Sequence of chain B:
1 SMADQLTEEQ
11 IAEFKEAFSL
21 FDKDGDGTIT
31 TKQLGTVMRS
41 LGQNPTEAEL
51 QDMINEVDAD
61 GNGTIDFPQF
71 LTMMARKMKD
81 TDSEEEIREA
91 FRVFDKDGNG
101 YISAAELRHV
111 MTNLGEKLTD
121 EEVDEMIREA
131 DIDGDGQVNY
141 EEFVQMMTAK

Residue-level contacts at the interface:
Residue A105 in chain B contacts residue A30 in chain A (closest heavy-atom distance 4.0 Å).
Residue A90 in chain B contacts residue R53 in chain A (closest heavy-atom distance 4.4 Å).
Residue E89 in chain B is in contact with residue T56 in chain A (closest heavy-atom distance 4.7 Å).
Residue M146 in chain B contacts residue R53 in chain A (closest heavy-atom distance 3.3 Å).
Residue D24 in chain B contacts residue T23 in chain A (closest heavy-atom distance 2.8 Å).
Residue V138 in chain B interacts with residue W49 in chain A (closest heavy-atom distance 4.5 Å).
Residue E121 in chain B contacts residue R38 in chain A (closest heavy-atom distance 2.9 Å).
Residue E122 in chain B contacts residue S44 in chain A (closest heavy-atom distance 3.6 Å).
Residue E116 in chain B contacts residue L66 in chain A (closest heavy-atom distance 4.0 Å).
Residue M126 in chain B interacts with residue G48 in chain A (closest heavy-atom distance 3.9 Å).
Residue L107 in chain B is in contact with residue G48 in chain A (closest heavy-atom distance 4.9 Å).
Residue K23 in chain B interacts with residue T23 in chain A (closest heavy-atom distance 4.5 Å).
Residue E129 in chain B interacts with residue S44 in chain A (closest heavy-atom distance 3.8 Å).
Residue M126 in chain B is in contact with residue S44 in chain A (closest heavy-atom distance 3.4 Å).
Residue E86 in chain B is in contact with residue L57 in chain A (closest heavy-atom distance 4.7 Å).
Residue I127 in chain B contacts residue W49 in chain A (closest heavy-atom distance 4.1 Å).
Residue E122 in chain B is in contact with residue S43 in chain A (closest heavy-atom distance 4.8 Å).
Residue F143 in chain B interacts with residue L52 in chain A (closest heavy-atom distance 3.9 Å).
Residue G25 in chain B is in contact with residue T23 in chain A (closest heavy-atom distance 4.9 Å).
Residue D24 in chain B is in contact with residue L24 in chain A (closest heavy-atom distance 4.5 Å).
Residue M126 in chain B is in contact with residue S45 in chain A (closest heavy-atom distance 3.1 Å).
Residue M126 in chain B interacts with residue H46 in chain A (closest heavy-atom distance 4.1 Å).
Residue R108 in chain B is in contact with residue S34 in chain A (closest heavy-atom distance 3.7 Å).
Residue E116 in chain B interacts with residue I51 in chain A (closest heavy-atom distance 4.8 Å).
Residue E122 in chain B interacts with residue S45 in chain A (closest heavy-atom distance 3.1 Å).
Residue E125 in chain B interacts with residue S43 in chain A (closest heavy-atom distance 4.6 Å).
Residue L114 in chain B is in contact with residue L66 in chain A (closest heavy-atom distance 4.1 Å).
Residue K23 in chain B is in contact with residue S21 in chain A (closest heavy-atom distance 5.0 Å).
Residue E125 in chain B is in contact with residue Q42 in chain A (closest heavy-atom distance 3.4 Å).
Residue A130 in chain B is in contact with residue W49 in chain A (closest heavy-atom distance 3.6 Å).
Residue L118 in chain B is in contact with residue G48 in chain A (closest heavy-atom distance 4.0 Å).
Residue E121 in chain B interacts with residue T39 in chain A (closest heavy-atom distance 3.0 Å).
Residue V110 in chain B interacts with residue L52 in chain A (closest heavy-atom distance 3.9 Å).
Residue L114 in chain B interacts with residue N55 in chain A (closest heavy-atom distance 3.9 Å).
Residue D120 in chain B is in contact with residue S35 in chain A (closest heavy-atom distance 3.2 Å).
Residue D124 in chain B interacts with residue S35 in chain A (closest heavy-atom distance 4.5 Å).
Residue I102 in chain B interacts with residue W49 in chain A (closest heavy-atom distance 3.4 Å).
Residue L107 in chain B is in contact with residue L52 in chain A (closest heavy-atom distance 3.5 Å).
Residue D120 in chain B contacts residue P32 in chain A (closest heavy-atom distance 4.0 Å).
Residue F94 in chain B is in contact with residue L52 in chain A (closest heavy-atom distance 3.6 Å).
Residue E129 in chain B contacts residue W49 in chain A (closest heavy-atom distance 4.6 Å).
Residue E121 in chain B is in contact with residue S37 in chain A (closest heavy-atom distance 3.7 Å).
Residue M147 in chain B is in contact with residue R53 in chain A (closest heavy-atom distance 3.3 Å).
Residue V93 in chain B interacts with residue T56 in chain A (closest heavy-atom distance 3.4 Å).
Residue E121 in chain B is in contact with residue L36 in chain A (closest heavy-atom distance 3.3 Å).
Residue L107 in chain B is in contact with residue W49 in chain A (closest heavy-atom distance 3.5 Å).
Residue M126 in chain B is in contact with residue W49 in chain A (closest heavy-atom distance 3.2 Å).
Residue D120 in chain B is in contact with residue S34 in chain A (closest heavy-atom distance 3.2 Å).
Residue E125 in chain B interacts with residue S44 in chain A (closest heavy-atom distance 3.7 Å).
Residue D26 in chain B interacts with residue A25 in chain A (closest heavy-atom distance 4.7 Å).
Residue L118 in chain B interacts with residue I51 in chain A (closest heavy-atom distance 4.8 Å).
Residue M111 in chain B is in contact with residue I51 in chain A (closest heavy-atom distance 4.8 Å).
Residue V110 in chain B contacts residue N55 in chain A (closest heavy-atom distance 3.2 Å).
Residue F143 in chain B is in contact with residue R53 in chain A (closest heavy-atom distance 3.3 Å).
Residue L114 in chain B contacts residue I51 in chain A (closest heavy-atom distance 3.8 Å).
Residue M146 in chain B is in contact with residue W49 in chain A (closest heavy-atom distance 3.3 Å).
Residue A90 in chain B contacts residue L52 in chain A (closest heavy-atom distance 3.7 Å).
Residue G115 in chain B contacts residue L66 in chain A (closest heavy-atom distance 4.0 Å).
Residue F143 in chain B contacts residue W49 in chain A (closest heavy-atom distance 4.1 Å).
Residue A90 in chain B is in contact with residue T56 in chain A (closest heavy-atom distance 3.5 Å).

This data describes a binding interaction between two proteins.

Sequence of chain A:
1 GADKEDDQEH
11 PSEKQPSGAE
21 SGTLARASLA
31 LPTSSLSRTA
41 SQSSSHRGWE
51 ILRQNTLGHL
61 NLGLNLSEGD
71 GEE